This data describes a binding interaction between two proteins.

Contacts between the two chains:
Residue N313 in protein 1 interacts with residue L125 in protein 2 (closest heavy-atom distance 3.2 Å).
Residue P90 in protein 1 is in contact with residue D148 in protein 2 (closest heavy-atom distance 3.8 Å).
Residue R328 in protein 1 interacts with residue E128 in protein 2 (closest heavy-atom distance 2.7 Å).
Residue P90 in protein 1 is in contact with residue F150 in protein 2 (closest heavy-atom distance 3.0 Å).
Residue E92 in protein 1 is in contact with residue R155 in protein 2 (closest heavy-atom distance 3.2 Å).
Residue E92 in protein 1 interacts with residue E131 in protein 2 (closest heavy-atom distance 3.1 Å).
Residue S88 in protein 1 is in contact with residue Y143 in protein 2 (closest heavy-atom distance 2.8 Å).
Residue A89 in protein 1 is in contact with residue Y143 in protein 2 (closest heavy-atom distance 3.4 Å).
Residue A89 in protein 1 contacts residue V77 in protein 2 (closest heavy-atom distance 2.8 Å).
Residue E91 in protein 1 is in contact with residue R156 in protein 2 (closest heavy-atom distance 3.1 Å).
Residue D87 in protein 1 interacts with residue G78 in protein 2 (closest heavy-atom distance 3.5 Å).
Residue I97 in protein 1 is in contact with residue F229 in protein 2 (closest heavy-atom distance 3.3 Å).
Residue E92 in protein 1 contacts residue R156 in protein 2 (closest heavy-atom distance 3.6 Å).
Residue N313 in protein 1 contacts residue R223 in protein 2 (closest heavy-atom distance 2.9 Å).
Residue T374 in protein 1 is in contact with residue R224 in protein 2 (closest heavy-atom distance 3.6 Å).
Residue A89 in protein 1 interacts with residue L147 in protein 2 (closest heavy-atom distance 3.4 Å).
Residue D87 in protein 1 interacts with residue V77 in protein 2 (closest heavy-atom distance 3.3 Å).
Residue R270 in protein 1 contacts residue R223 in protein 2 (closest heavy-atom distance 3.4 Å).
Residue F301 in protein 1 is in contact with residue L125 in protein 2 (closest heavy-atom distance 3.5 Å).
Residue I86 in protein 1 is in contact with residue R86 in protein 2 (closest heavy-atom distance 3.4 Å).
Residue E91 in protein 1 contacts residue W96 in protein 2 (closest heavy-atom distance 3.4 Å).
Residue A425 in protein 1 is in contact with residue F229 in protein 2 (closest heavy-atom distance 3.7 Å).
Residue F301 in protein 1 interacts with residue L123 in protein 2 (closest heavy-atom distance 3.3 Å).
Residue E91 in protein 1 contacts residue G78 in protein 2 (closest heavy-atom distance 3.8 Å).
Residue S88 in protein 1 is in contact with residue V77 in protein 2 (closest heavy-atom distance 2.6 Å).
Residue E91 in protein 1 is in contact with residue R90 in protein 2 (closest heavy-atom distance 3.5 Å).
Residue S88 in protein 1 contacts residue I89 in protein 2 (closest heavy-atom distance 3.8 Å).
Residue S88 in protein 1 contacts residue H146 in protein 2 (closest heavy-atom distance 3.8 Å).
Residue N313 in protein 1 is in contact with residue F124 in protein 2 (closest heavy-atom distance 3.7 Å).
Residue R373 in protein 1 is in contact with residue R224 in protein 2 (closest heavy-atom distance 3.6 Å).
Residue R302 in protein 1 interacts with residue V36 in protein 2 (closest heavy-atom distance 3.7 Å).
Residue R302 in protein 1 interacts with residue G122 in protein 2 (closest heavy-atom distance 3.3 Å).
Residue A89 in protein 1 contacts residue D148 in protein 2 (closest heavy-atom distance 3.5 Å).
Residue E255 in protein 1 is in contact with residue R224 in protein 2 (closest heavy-atom distance 3.6 Å).
Residue F301 in protein 1 contacts residue L199 in protein 2 (closest heavy-atom distance 3.7 Å).
Residue K93 in protein 1 interacts with residue W96 in protein 2 (closest heavy-atom distance 3.4 Å).
Residue E92 in protein 1 is in contact with residue R222 in protein 2 (closest heavy-atom distance 3.6 Å).
Residue P90 in protein 1 contacts residue R90 in protein 2 (closest heavy-atom distance 3.3 Å).
Residue E255 in protein 1 is in contact with residue G126 in protein 2 (closest heavy-atom distance 3.7 Å).
Residue R270 in protein 1 is in contact with residue D154 in protein 2 (closest heavy-atom distance 2.8 Å).
Residue K93 in protein 1 is in contact with residue D98 in protein 2 (closest heavy-atom distance 2.7 Å).
Residue E272 in protein 1 is in contact with residue R224 in protein 2 (closest heavy-atom distance 3.2 Å).
Residue A89 in protein 1 interacts with residue F150 in protein 2 (closest heavy-atom distance 3.6 Å).
Residue A89 in protein 1 is in contact with residue G78 in protein 2 (closest heavy-atom distance 2.9 Å).
Residue P90 in protein 1 is in contact with residue Y143 in protein 2 (closest heavy-atom distance 2.9 Å).
Residue D87 in protein 1 is in contact with residue F150 in protein 2 (closest heavy-atom distance 3.4 Å).
Residue E92 in protein 1 is in contact with residue R79 in protein 2 (closest heavy-atom distance 3.2 Å).
Residue E92 in protein 1 is in contact with residue W96 in protein 2 (closest heavy-atom distance 3.4 Å).
Residue P253 in protein 1 is in contact with residue R224 in protein 2 (closest heavy-atom distance 3.5 Å).
Residue R270 in protein 1 is in contact with residue R224 in protein 2 (closest heavy-atom distance 3.1 Å).
Residue P90 in protein 1 interacts with residue R156 in protein 2 (closest heavy-atom distance 2.7 Å).
Residue G315 in protein 1 is in contact with residue F124 in protein 2 (closest heavy-atom distance 3.7 Å).
Residue K93 in protein 1 contacts residue E131 in protein 2 (closest heavy-atom distance 2.6 Å).
Residue P90 in protein 1 interacts with residue W220 in protein 2 (closest heavy-atom distance 3.4 Å).
Residue E255 in protein 1 interacts with residue E128 in protein 2 (closest heavy-atom distance 3.6 Å).
Residue E299 in protein 1 contacts residue F124 in protein 2 (closest heavy-atom distance 3.5 Å).
Residue E91 in protein 1 contacts residue Q83 in protein 2 (closest heavy-atom distance 3.3 Å).
Residue E91 in protein 1 contacts residue G76 in protein 2 (closest heavy-atom distance 3.0 Å).
Residue T130 in protein 1 interacts with residue F229 in protein 2 (closest heavy-atom distance 3.5 Å).
Residue D87 in protein 1 contacts residue R151 in protein 2 (closest heavy-atom distance 3.0 Å).

Sequence of protein 2:
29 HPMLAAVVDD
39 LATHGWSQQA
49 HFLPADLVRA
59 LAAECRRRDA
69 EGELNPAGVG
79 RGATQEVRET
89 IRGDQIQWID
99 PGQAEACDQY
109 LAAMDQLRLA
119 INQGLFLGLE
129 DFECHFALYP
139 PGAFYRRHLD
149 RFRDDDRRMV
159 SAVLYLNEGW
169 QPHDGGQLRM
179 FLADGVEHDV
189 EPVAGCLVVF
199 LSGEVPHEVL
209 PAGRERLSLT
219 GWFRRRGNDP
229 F

Sequence of protein 1:
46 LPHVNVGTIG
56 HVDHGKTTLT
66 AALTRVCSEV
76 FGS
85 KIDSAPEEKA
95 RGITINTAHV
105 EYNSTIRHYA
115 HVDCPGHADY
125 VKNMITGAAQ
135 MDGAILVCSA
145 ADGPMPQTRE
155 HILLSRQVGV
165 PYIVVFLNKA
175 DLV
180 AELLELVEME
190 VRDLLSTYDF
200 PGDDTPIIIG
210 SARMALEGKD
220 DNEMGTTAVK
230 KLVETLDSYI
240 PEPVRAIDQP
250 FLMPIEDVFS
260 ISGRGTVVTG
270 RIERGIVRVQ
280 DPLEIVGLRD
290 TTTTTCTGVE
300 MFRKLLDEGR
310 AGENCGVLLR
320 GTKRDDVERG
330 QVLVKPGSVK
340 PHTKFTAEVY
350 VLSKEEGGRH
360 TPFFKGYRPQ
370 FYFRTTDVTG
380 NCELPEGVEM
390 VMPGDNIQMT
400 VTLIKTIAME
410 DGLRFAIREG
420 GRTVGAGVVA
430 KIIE